Sequence of the first protein:
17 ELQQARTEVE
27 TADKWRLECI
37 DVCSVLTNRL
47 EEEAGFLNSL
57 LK

Sequence of the second protein:
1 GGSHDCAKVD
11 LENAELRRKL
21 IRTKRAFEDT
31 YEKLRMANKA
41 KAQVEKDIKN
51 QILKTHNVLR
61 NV

The following describes two proteins that form a bound complex.

Residue-level contacts at the interface:
Residue I52 in the second protein contacts residue A50 in the first protein (closest heavy-atom distance 4.5 Å).
Residue L59 in the second protein contacts residue A50 in the first protein (closest heavy-atom distance 4.9 Å).
Residue K49 in the second protein contacts residue L57 in the first protein (closest heavy-atom distance 3.6 Å).
Residue T55 in the second protein contacts residue L46 in the first protein (closest heavy-atom distance 3.9 Å).
Residue L59 in the second protein contacts residue E47 in the first protein (closest heavy-atom distance 4.2 Å).
Residue L59 in the second protein is in contact with residue T43 in the first protein (closest heavy-atom distance 4.4 Å).
Residue I48 in the second protein is in contact with residue L53 in the first protein (closest heavy-atom distance 3.5 Å).
Residue V58 in the second protein is in contact with residue L46 in the first protein (closest heavy-atom distance 4.3 Å).
Residue I52 in the second protein is in contact with residue L57 in the first protein (closest heavy-atom distance 4.3 Å).
Residue I52 in the second protein contacts residue L53 in the first protein (closest heavy-atom distance 3.4 Å).
Residue I48 in the second protein interacts with residue L57 in the first protein (closest heavy-atom distance 3.6 Å).
Residue Q51 in the second protein interacts with residue L53 in the first protein (closest heavy-atom distance 4.2 Å).
Residue E45 in the second protein contacts residue L57 in the first protein (closest heavy-atom distance 4.5 Å).
Residue L59 in the second protein interacts with residue L46 in the first protein (closest heavy-atom distance 4.2 Å).
Residue I52 in the second protein is in contact with residue N54 in the first protein (closest heavy-atom distance 3.6 Å).
Residue E45 in the second protein is in contact with residue L56 in the first protein (closest heavy-atom distance 4.6 Å).
Residue T55 in the second protein is in contact with residue A50 in the first protein (closest heavy-atom distance 3.8 Å).
Residue I48 in the second protein contacts residue L56 in the first protein (closest heavy-atom distance 3.7 Å).